These two protein chains interact to form a complex.

Sequence of protein 2:
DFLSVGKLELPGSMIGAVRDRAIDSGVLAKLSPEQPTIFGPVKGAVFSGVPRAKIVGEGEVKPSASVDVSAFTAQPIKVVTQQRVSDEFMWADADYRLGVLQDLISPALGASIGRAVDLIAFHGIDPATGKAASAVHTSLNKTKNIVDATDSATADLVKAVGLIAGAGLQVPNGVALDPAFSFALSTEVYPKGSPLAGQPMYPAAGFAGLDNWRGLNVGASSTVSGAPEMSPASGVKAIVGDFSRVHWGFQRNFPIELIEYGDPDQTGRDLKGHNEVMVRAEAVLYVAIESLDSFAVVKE

Residue-level contacts at the interface:
Residue F50 in protein 1 contacts residue V21 in protein 2 (closest heavy-atom distance 3.1 Å).
Residue K57 in protein 1 contacts residue V83 in protein 2 (closest heavy-atom distance 3.1 Å).
Residue V49 in protein 1 contacts residue V21 in protein 2 (closest heavy-atom distance 3.2 Å).
Residue V64 in protein 1 contacts residue Q269 in protein 2 (closest heavy-atom distance 3.7 Å).
Residue R217 in protein 1 contacts residue G209 in protein 2 (closest heavy-atom distance 3.3 Å).
Residue S69 in protein 1 is in contact with residue Q86 in protein 2 (closest heavy-atom distance 3.2 Å).
Residue L219 in protein 1 is in contact with residue F210 in protein 2 (closest heavy-atom distance 3.6 Å).
Residue F50 in protein 1 contacts residue R22 in protein 2 (closest heavy-atom distance 3.5 Å).
Residue P44 in protein 1 is in contact with residue S16 in protein 2 (closest heavy-atom distance 3.2 Å).
Residue P194 in protein 1 interacts with residue Q202 in protein 2 (closest heavy-atom distance 3.5 Å).
Residue V164 in protein 1 is in contact with residue F210 in protein 2 (closest heavy-atom distance 3.6 Å).
Residue S67 in protein 1 contacts residue Q85 in protein 2 (closest heavy-atom distance 3.6 Å).
Residue V53 in protein 1 interacts with residue A111 in protein 2 (closest heavy-atom distance 3.4 Å).
Residue P66 in protein 1 is in contact with residue D268 in protein 2 (closest heavy-atom distance 3.5 Å).
Residue P44 in protein 1 interacts with residue G15 in protein 2 (closest heavy-atom distance 3.1 Å).
Residue V53 in protein 1 interacts with residue R22 in protein 2 (closest heavy-atom distance 3.4 Å).
Residue A48 in protein 1 contacts residue A20 in protein 2 (closest heavy-atom distance 3.5 Å).
Residue K65 in protein 1 is in contact with residue P267 in protein 2 (closest heavy-atom distance 3.1 Å).
Residue A168 in protein 1 contacts residue F186 in protein 2 (closest heavy-atom distance 3.2 Å).
Residue A56 in protein 1 contacts residue P130 in protein 2 (closest heavy-atom distance 3.5 Å).
Residue G169 in protein 1 contacts residue A183 in protein 2 (closest heavy-atom distance 3.7 Å).
Residue V45 in protein 1 contacts residue I18 in protein 2 (closest heavy-atom distance 3.6 Å).
Residue A48 in protein 1 is in contact with residue G19 in protein 2 (closest heavy-atom distance 3.5 Å).
Residue V49 in protein 1 is in contact with residue D23 in protein 2 (closest heavy-atom distance 3.3 Å).
Residue F50 in protein 1 contacts residue D23 in protein 2 (closest heavy-atom distance 3.1 Å).
Residue R55 in protein 1 interacts with residue E232 in protein 2 (closest heavy-atom distance 3.3 Å).
Residue K65 in protein 1 is in contact with residue R283 in protein 2 (closest heavy-atom distance 3.6 Å).
Residue P66 in protein 1 contacts residue Q85 in protein 2 (closest heavy-atom distance 2.9 Å).
Residue S197 in protein 1 is in contact with residue Q202 in protein 2 (closest heavy-atom distance 3.4 Å).
Residue A56 in protein 1 contacts residue S115 in protein 2 (closest heavy-atom distance 3.4 Å).
Residue K65 in protein 1 contacts residue K81 in protein 2 (closest heavy-atom distance 3.6 Å).
Residue K57 in protein 1 interacts with residue V82 in protein 2 (closest heavy-atom distance 3.6 Å).
Residue P54 in protein 1 contacts residue L112 in protein 2 (closest heavy-atom distance 3.7 Å).
Residue G52 in protein 1 contacts residue R22 in protein 2 (closest heavy-atom distance 3.2 Å).
Residue R55 in protein 1 is in contact with residue P231 in protein 2 (closest heavy-atom distance 3.0 Å).
Residue P198 in protein 1 interacts with residue P206 in protein 2 (closest heavy-atom distance 3.6 Å).
Residue Y289 in protein 1 is in contact with residue I18 in protein 2 (closest heavy-atom distance 3.6 Å).
Residue A68 in protein 1 interacts with residue Q85 in protein 2 (closest heavy-atom distance 2.9 Å).
Residue G171 in protein 1 contacts residue P182 in protein 2 (closest heavy-atom distance 3.6 Å).
Residue A56 in protein 1 interacts with residue A131 in protein 2 (closest heavy-atom distance 3.0 Å).
Residue P54 in protein 1 is in contact with residue S115 in protein 2 (closest heavy-atom distance 2.7 Å).
Residue I58 in protein 1 contacts residue I123 in protein 2 (closest heavy-atom distance 3.5 Å).
Residue K65 in protein 1 interacts with residue Q85 in protein 2 (closest heavy-atom distance 3.3 Å).
Residue R55 in protein 1 interacts with residue P130 in protein 2 (closest heavy-atom distance 3.6 Å).
Residue A56 in protein 1 is in contact with residue A119 in protein 2 (closest heavy-atom distance 3.7 Å).
Residue R248 in protein 1 interacts with residue D23 in protein 2 (closest heavy-atom distance 2.4 Å).
Residue K46 in protein 1 is in contact with residue I18 in protein 2 (closest heavy-atom distance 3.0 Å).
Residue L199 in protein 1 is in contact with residue P206 in protein 2 (closest heavy-atom distance 3.4 Å).
Residue F50 in protein 1 contacts residue L107 in protein 2 (closest heavy-atom distance 3.6 Å).
Residue R248 in protein 1 is in contact with residue R22 in protein 2 (closest heavy-atom distance 3.0 Å).
Residue V70 in protein 1 is in contact with residue Q86 in protein 2 (closest heavy-atom distance 3.3 Å).
Residue A56 in protein 1 interacts with residue T84 in protein 2 (closest heavy-atom distance 3.5 Å).
Residue P54 in protein 1 is in contact with residue Q86 in protein 2 (closest heavy-atom distance 3.4 Å).
Residue E293 in protein 1 is in contact with residue D23 in protein 2 (closest heavy-atom distance 3.1 Å).
Residue V59 in protein 1 interacts with residue K81 in protein 2 (closest heavy-atom distance 3.3 Å).
Residue Q38 in protein 1 contacts residue I18 in protein 2 (closest heavy-atom distance 3.7 Å).
Residue A48 in protein 1 contacts residue V21 in protein 2 (closest heavy-atom distance 3.0 Å).
Residue S67 in protein 1 contacts residue D268 in protein 2 (closest heavy-atom distance 2.9 Å).
Residue K46 in protein 1 interacts with residue S16 in protein 2 (closest heavy-atom distance 3.1 Å).
Residue A56 in protein 1 contacts residue V83 in protein 2 (closest heavy-atom distance 3.5 Å).

Sequence of protein 1:
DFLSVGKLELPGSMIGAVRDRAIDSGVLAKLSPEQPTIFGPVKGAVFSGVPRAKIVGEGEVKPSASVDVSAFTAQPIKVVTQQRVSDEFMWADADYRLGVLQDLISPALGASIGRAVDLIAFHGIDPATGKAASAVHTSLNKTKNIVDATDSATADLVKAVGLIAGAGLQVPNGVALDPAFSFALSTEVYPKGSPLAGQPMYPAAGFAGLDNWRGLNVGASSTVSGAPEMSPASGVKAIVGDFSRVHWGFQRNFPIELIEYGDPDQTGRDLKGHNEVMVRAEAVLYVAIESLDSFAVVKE